Sequence of protein 1:
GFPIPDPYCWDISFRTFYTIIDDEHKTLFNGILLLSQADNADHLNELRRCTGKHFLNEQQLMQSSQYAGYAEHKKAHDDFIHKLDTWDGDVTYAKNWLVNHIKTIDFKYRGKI

This data describes a binding interaction between two proteins.

Sequence of protein 2:
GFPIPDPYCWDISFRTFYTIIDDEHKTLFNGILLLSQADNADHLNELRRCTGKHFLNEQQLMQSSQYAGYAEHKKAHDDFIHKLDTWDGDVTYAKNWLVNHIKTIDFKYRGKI

Contacts between the two chains:
Residue F17 in protein 1 is in contact with residue F17 in protein 2 (closest heavy-atom distance 3.7 Å).
Residue I113 in protein 1 interacts with residue T19 in protein 2 (closest heavy-atom distance 3.5 Å).
Residue T19 in protein 1 interacts with residue I113 in protein 2 (closest heavy-atom distance 3.6 Å).
Residue T19 in protein 1 contacts residue Y18 in protein 2 (closest heavy-atom distance 4.5 Å).
Residue Y18 in protein 1 is in contact with residue T19 in protein 2 (closest heavy-atom distance 4.6 Å).